Sequence of protein 1:
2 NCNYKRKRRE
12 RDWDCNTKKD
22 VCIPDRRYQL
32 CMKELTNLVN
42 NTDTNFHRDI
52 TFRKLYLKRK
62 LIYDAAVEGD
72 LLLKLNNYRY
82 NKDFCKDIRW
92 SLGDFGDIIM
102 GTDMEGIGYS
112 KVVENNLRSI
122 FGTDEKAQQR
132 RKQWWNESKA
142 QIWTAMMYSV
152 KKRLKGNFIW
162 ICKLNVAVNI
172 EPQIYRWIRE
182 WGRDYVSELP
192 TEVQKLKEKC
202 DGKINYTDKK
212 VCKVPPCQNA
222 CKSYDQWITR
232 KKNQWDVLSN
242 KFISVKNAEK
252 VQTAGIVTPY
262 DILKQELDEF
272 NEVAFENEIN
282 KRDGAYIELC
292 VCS

This data describes a binding interaction between two proteins.

Interface contacts:
Residue I162 in protein 1 is in contact with residue N44 in protein 2 (closest heavy-atom distance 4.4 Å).
Residue V68 in protein 1 contacts residue L20 in protein 2 (closest heavy-atom distance 3.9 Å).
Residue Y149 in protein 1 interacts with residue D24 in protein 2 (closest heavy-atom distance 2.7 Å).
Residue I160 in protein 1 is in contact with residue A43 in protein 2 (closest heavy-atom distance 4.5 Å).
Residue D71 in protein 1 contacts residue L20 in protein 2 (closest heavy-atom distance 4.3 Å).
Residue K152 in protein 1 contacts residue V32 in protein 2 (closest heavy-atom distance 4.3 Å).
Residue K152 in protein 1 contacts residue D34 in protein 2 (closest heavy-atom distance 3.0 Å).
Residue R154 in protein 1 contacts residue A47 in protein 2 (closest heavy-atom distance 3.8 Å).
Residue Y79 in protein 1 interacts with residue A47 in protein 2 (closest heavy-atom distance 3.0 Å).
Residue T145 in protein 1 is in contact with residue S28 in protein 2 (closest heavy-atom distance 3.7 Å).
Residue Y64 in protein 1 is in contact with residue F22 in protein 2 (closest heavy-atom distance 3.4 Å).
Residue R80 in protein 1 contacts residue N44 in protein 2 (closest heavy-atom distance 2.6 Å).
Residue R80 in protein 1 contacts residue E46 in protein 2 (closest heavy-atom distance 2.9 Å).
Residue K153 in protein 1 contacts residue D24 in protein 2 (closest heavy-atom distance 3.1 Å).
Residue Y149 in protein 1 is in contact with residue D21 in protein 2 (closest heavy-atom distance 4.0 Å).
Residue W161 in protein 1 is in contact with residue D38 in protein 2 (closest heavy-atom distance 3.6 Å).
Residue K83 in protein 1 contacts residue A43 in protein 2 (closest heavy-atom distance 4.4 Å).
Residue I63 in protein 1 interacts with residue V25 in protein 2 (closest heavy-atom distance 3.8 Å).
Residue Y81 in protein 1 contacts residue N44 in protein 2 (closest heavy-atom distance 3.5 Å).
Residue Q142 in protein 1 is in contact with residue Y30 in protein 2 (closest heavy-atom distance 3.4 Å).
Residue K83 in protein 1 is in contact with residue D42 in protein 2 (closest heavy-atom distance 3.9 Å).
Residue Q142 in protein 1 interacts with residue S29 in protein 2 (closest heavy-atom distance 3.1 Å).
Residue F159 in protein 1 is in contact with residue P37 in protein 2 (closest heavy-atom distance 3.7 Å).
Residue K156 in protein 1 contacts residue F36 in protein 2 (closest heavy-atom distance 3.4 Å).
Residue I162 in protein 1 interacts with residue A43 in protein 2 (closest heavy-atom distance 3.5 Å).
Residue V68 in protein 1 contacts residue F22 in protein 2 (closest heavy-atom distance 3.5 Å).
Residue L155 in protein 1 contacts residue A47 in protein 2 (closest heavy-atom distance 4.0 Å).
Residue W161 in protein 1 contacts residue G39 in protein 2 (closest heavy-atom distance 2.8 Å).
Residue L155 in protein 1 interacts with residue L45 in protein 2 (closest heavy-atom distance 4.2 Å).
Residue I160 in protein 1 interacts with residue G39 in protein 2 (closest heavy-atom distance 3.7 Å).
Residue Y79 in protein 1 is in contact with residue E46 in protein 2 (closest heavy-atom distance 3.4 Å).
Residue I160 in protein 1 interacts with residue L45 in protein 2 (closest heavy-atom distance 3.9 Å).
Residue Y149 in protein 1 is in contact with residue S28 in protein 2 (closest heavy-atom distance 3.6 Å).
Residue W161 in protein 1 interacts with residue P37 in protein 2 (closest heavy-atom distance 2.8 Å).
Residue K152 in protein 1 is in contact with residue F36 in protein 2 (closest heavy-atom distance 4.1 Å).
Residue G157 in protein 1 interacts with residue F36 in protein 2 (closest heavy-atom distance 4.4 Å).
Residue A67 in protein 1 interacts with residue V25 in protein 2 (closest heavy-atom distance 3.5 Å).
Residue Y79 in protein 1 is in contact with residue L45 in protein 2 (closest heavy-atom distance 4.0 Å).
Residue K59 in protein 1 interacts with residue W26 in protein 2 (closest heavy-atom distance 4.2 Å).
Residue I63 in protein 1 is in contact with residue S29 in protein 2 (closest heavy-atom distance 3.5 Å).
Residue Y149 in protein 1 interacts with residue L20 in protein 2 (closest heavy-atom distance 3.8 Å).
Residue Y81 in protein 1 is in contact with residue L45 in protein 2 (closest heavy-atom distance 3.1 Å).
Residue R80 in protein 1 interacts with residue L45 in protein 2 (closest heavy-atom distance 3.3 Å).
Residue A67 in protein 1 is in contact with residue L20 in protein 2 (closest heavy-atom distance 3.9 Å).
Residue N82 in protein 1 interacts with residue A43 in protein 2 (closest heavy-atom distance 3.7 Å).
Residue I162 in protein 1 interacts with residue D40 in protein 2 (closest heavy-atom distance 4.2 Å).
Residue T145 in protein 1 interacts with residue S29 in protein 2 (closest heavy-atom distance 3.9 Å).
Residue I160 in protein 1 interacts with residue P37 in protein 2 (closest heavy-atom distance 3.4 Å).
Residue A146 in protein 1 is in contact with residue V25 in protein 2 (closest heavy-atom distance 4.3 Å).
Residue I63 in protein 1 interacts with residue W26 in protein 2 (closest heavy-atom distance 3.7 Å).
Residue F159 in protein 1 contacts residue F36 in protein 2 (closest heavy-atom distance 3.2 Å).
Residue I162 in protein 1 contacts residue L45 in protein 2 (closest heavy-atom distance 3.5 Å).
Residue Y149 in protein 1 interacts with residue V25 in protein 2 (closest heavy-atom distance 3.7 Å).
Residue R60 in protein 1 is in contact with residue W26 in protein 2 (closest heavy-atom distance 3.5 Å).
Residue L155 in protein 1 contacts residue E46 in protein 2 (closest heavy-atom distance 3.4 Å).
Residue W161 in protein 1 contacts residue F36 in protein 2 (closest heavy-atom distance 3.5 Å).
Residue N82 in protein 1 is in contact with residue N44 in protein 2 (closest heavy-atom distance 3.0 Å).
Residue L56 in protein 1 contacts residue W26 in protein 2 (closest heavy-atom distance 4.1 Å).
Residue Y81 in protein 1 is in contact with residue A43 in protein 2 (closest heavy-atom distance 4.0 Å).
Residue I162 in protein 1 interacts with residue G39 in protein 2 (closest heavy-atom distance 4.2 Å).

Sequence of protein 2:
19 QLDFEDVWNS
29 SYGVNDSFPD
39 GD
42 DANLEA